Sequence of chain A:
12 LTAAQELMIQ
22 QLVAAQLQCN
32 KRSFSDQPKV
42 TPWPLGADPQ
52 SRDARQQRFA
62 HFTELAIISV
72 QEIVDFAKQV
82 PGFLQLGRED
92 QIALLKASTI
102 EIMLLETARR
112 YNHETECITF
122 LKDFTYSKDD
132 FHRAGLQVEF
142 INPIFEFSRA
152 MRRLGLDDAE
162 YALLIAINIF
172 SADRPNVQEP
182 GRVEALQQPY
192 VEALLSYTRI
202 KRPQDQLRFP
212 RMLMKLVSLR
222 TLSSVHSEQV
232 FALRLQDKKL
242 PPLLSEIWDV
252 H

Sequence of chain B:
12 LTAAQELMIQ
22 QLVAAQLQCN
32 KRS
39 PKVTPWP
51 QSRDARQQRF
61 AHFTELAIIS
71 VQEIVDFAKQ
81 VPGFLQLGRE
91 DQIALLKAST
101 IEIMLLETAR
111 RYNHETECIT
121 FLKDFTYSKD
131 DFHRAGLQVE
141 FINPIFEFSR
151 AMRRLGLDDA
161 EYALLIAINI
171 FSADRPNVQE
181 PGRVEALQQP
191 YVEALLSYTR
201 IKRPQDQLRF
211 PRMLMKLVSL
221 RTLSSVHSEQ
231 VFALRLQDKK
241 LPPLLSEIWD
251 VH

This data describes a binding interaction between two proteins.

Interface contacts:
Residue D174 in chain A contacts residue T222 in chain B (closest heavy-atom distance 4.4 Å).
Residue M215 in chain A contacts residue I168 in chain B (closest heavy-atom distance 3.7 Å).
Residue L217 in chain A interacts with residue V218 in chain B (closest heavy-atom distance 3.8 Å).
Residue M215 in chain A is in contact with residue L217 in chain B (closest heavy-atom distance 4.0 Å).
Residue S225 in chain A contacts residue S225 in chain B (closest heavy-atom distance 2.6 Å).
Residue R221 in chain A contacts residue R221 in chain B (closest heavy-atom distance 3.6 Å).
Residue M215 in chain A contacts residue L214 in chain B (closest heavy-atom distance 4.3 Å).
Residue Q189 in chain A is in contact with residue R212 in chain B (closest heavy-atom distance 4.4 Å).
Residue L214 in chain A is in contact with residue M215 in chain B (closest heavy-atom distance 3.9 Å).
Residue P211 in chain A contacts residue V192 in chain B (closest heavy-atom distance 4.0 Å).
Residue V192 in chain A is in contact with residue L208 in chain B (closest heavy-atom distance 4.0 Å).
Residue E193 in chain A contacts residue L208 in chain B (closest heavy-atom distance 3.2 Å).
Residue S197 in chain A interacts with residue Q207 in chain B (closest heavy-atom distance 4.7 Å).
Residue R212 in chain A contacts residue Q189 in chain B (closest heavy-atom distance 3.5 Å).
Residue M215 in chain A interacts with residue V192 in chain B (closest heavy-atom distance 4.3 Å).
Residue R200 in chain A is in contact with residue Q207 in chain B (closest heavy-atom distance 3.1 Å).
Residue R221 in chain A contacts residue V218 in chain B (closest heavy-atom distance 3.4 Å).
Residue D174 in chain A is in contact with residue V218 in chain B (closest heavy-atom distance 4.5 Å).
Residue Q188 in chain A contacts residue M215 in chain B (closest heavy-atom distance 4.4 Å).
Residue E185 in chain A interacts with residue R154 in chain B (closest heavy-atom distance 4.4 Å).
Residue S219 in chain A is in contact with residue D174 in chain B (closest heavy-atom distance 2.8 Å).
Residue E193 in chain A is in contact with residue Q207 in chain B (closest heavy-atom distance 2.2 Å).
Residue M215 in chain A contacts residue Q188 in chain B (closest heavy-atom distance 3.6 Å).
Residue V218 in chain A is in contact with residue R221 in chain B (closest heavy-atom distance 3.4 Å).
Residue L214 in chain A interacts with residue V218 in chain B (closest heavy-atom distance 4.5 Å).
Residue L196 in chain A interacts with residue Q207 in chain B (closest heavy-atom distance 3.5 Å).
Residue L208 in chain A contacts residue Q189 in chain B (closest heavy-atom distance 3.4 Å).
Residue V218 in chain A contacts residue V218 in chain B (closest heavy-atom distance 3.7 Å).
Residue R154 in chain A is in contact with residue E185 in chain B (closest heavy-atom distance 4.6 Å).
Residue L214 in chain A interacts with residue P211 in chain B (closest heavy-atom distance 3.7 Å).
Residue D174 in chain A is in contact with residue S219 in chain B (closest heavy-atom distance 3.6 Å).
Residue L214 in chain A interacts with residue L214 in chain B (closest heavy-atom distance 4.7 Å).
Residue T222 in chain A interacts with residue R221 in chain B (closest heavy-atom distance 2.9 Å).
Residue Q207 in chain A contacts residue R200 in chain B (closest heavy-atom distance 2.8 Å).
Residue P211 in chain A is in contact with residue F210 in chain B (closest heavy-atom distance 3.9 Å).
Residue L217 in chain A interacts with residue M215 in chain B (closest heavy-atom distance 3.8 Å).
Residue K216 in chain A contacts residue E185 in chain B (closest heavy-atom distance 4.8 Å).
Residue R221 in chain A interacts with residue S219 in chain B (closest heavy-atom distance 4.8 Å).
Residue L208 in chain A contacts residue V192 in chain B (closest heavy-atom distance 4.3 Å).
Residue I168 in chain A contacts residue M215 in chain B (closest heavy-atom distance 4.6 Å).
Residue F210 in chain A contacts residue P211 in chain B (closest heavy-atom distance 4.0 Å).
Residue V192 in chain A is in contact with residue P211 in chain B (closest heavy-atom distance 3.8 Å).
Residue L196 in chain A contacts residue L208 in chain B (closest heavy-atom distance 4.6 Å).
Residue V218 in chain A contacts residue L217 in chain B (closest heavy-atom distance 3.6 Å).
Residue Q189 in chain A interacts with residue L208 in chain B (closest heavy-atom distance 3.3 Å).
Residue L208 in chain A contacts residue E193 in chain B (closest heavy-atom distance 3.5 Å).
Residue V218 in chain A interacts with residue D174 in chain B (closest heavy-atom distance 4.9 Å).
Residue S219 in chain A interacts with residue R221 in chain B (closest heavy-atom distance 4.6 Å).
Residue R221 in chain A is in contact with residue S225 in chain B (closest heavy-atom distance 5.0 Å).
Residue L208 in chain A contacts residue L196 in chain B (closest heavy-atom distance 4.5 Å).
Residue P211 in chain A contacts residue L214 in chain B (closest heavy-atom distance 3.6 Å).
Residue R221 in chain A interacts with residue T222 in chain B (closest heavy-atom distance 2.8 Å).
Residue Q207 in chain A is in contact with residue L196 in chain B (closest heavy-atom distance 3.8 Å).
Residue E185 in chain A contacts residue R212 in chain B (closest heavy-atom distance 4.7 Å).
Residue V218 in chain A is in contact with residue L214 in chain B (closest heavy-atom distance 4.7 Å).
Residue R200 in chain A interacts with residue R200 in chain B (closest heavy-atom distance 3.3 Å).